Sequence of chain B:
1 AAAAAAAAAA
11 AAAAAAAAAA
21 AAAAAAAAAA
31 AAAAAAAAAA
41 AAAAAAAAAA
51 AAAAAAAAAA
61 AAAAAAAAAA

Sequence of chain A:
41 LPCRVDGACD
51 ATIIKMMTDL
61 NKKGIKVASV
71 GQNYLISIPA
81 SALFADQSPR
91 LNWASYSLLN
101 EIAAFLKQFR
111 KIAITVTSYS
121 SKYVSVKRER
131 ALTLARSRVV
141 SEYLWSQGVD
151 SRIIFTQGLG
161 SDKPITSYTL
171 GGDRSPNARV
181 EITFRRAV

These two protein chains interact to form a complex.

Residue-level contacts at the interface:
Residue R44 in chain A contacts residue A27 in chain B (closest heavy-atom distance 3.1 Å).
Residue D50 in chain A interacts with residue A3 in chain B (closest heavy-atom distance 4.0 Å).
Residue D50 in chain A is in contact with residue A2 in chain B (closest heavy-atom distance 5.0 Å).
Residue I54 in chain A is in contact with residue A4 in chain B (closest heavy-atom distance 3.6 Å).
Residue V188 in chain A is in contact with residue A14 in chain B (closest heavy-atom distance 4.6 Å).
Residue R44 in chain A interacts with residue A26 in chain B (closest heavy-atom distance 3.5 Å).
Residue D50 in chain A contacts residue A24 in chain B (closest heavy-atom distance 4.8 Å).
Residue I53 in chain A contacts residue A25 in chain B (closest heavy-atom distance 4.6 Å).
Residue R186 in chain A contacts residue A22 in chain B (closest heavy-atom distance 5.0 Å).
Residue A51 in chain A contacts residue A3 in chain B (closest heavy-atom distance 3.5 Å).
Residue R110 in chain A interacts with residue A33 in chain B (closest heavy-atom distance 3.1 Å).
Residue A51 in chain A contacts residue A4 in chain B (closest heavy-atom distance 4.2 Å).
Residue D50 in chain A interacts with residue A19 in chain B (closest heavy-atom distance 4.3 Å).
Residue R186 in chain A interacts with residue A23 in chain B (closest heavy-atom distance 2.5 Å).
Residue R186 in chain A interacts with residue A24 in chain B (closest heavy-atom distance 3.4 Å).
Residue C43 in chain A contacts residue A34 in chain B (closest heavy-atom distance 4.5 Å).
Residue R186 in chain A contacts residue A25 in chain B (closest heavy-atom distance 4.1 Å).
Residue D50 in chain A interacts with residue A25 in chain B (closest heavy-atom distance 4.8 Å).
Residue V188 in chain A is in contact with residue A15 in chain B (closest heavy-atom distance 5.0 Å).
Residue V188 in chain A is in contact with residue A33 in chain B (closest heavy-atom distance 4.6 Å).
Residue A48 in chain A is in contact with residue A25 in chain B (closest heavy-atom distance 4.0 Å).
Residue R110 in chain A is in contact with residue A35 in chain B (closest heavy-atom distance 3.2 Å).
Residue V45 in chain A is in contact with residue A26 in chain B (closest heavy-atom distance 4.7 Å).
Residue V188 in chain A contacts residue A23 in chain B (closest heavy-atom distance 4.9 Å).
Residue R110 in chain A is in contact with residue A34 in chain B (closest heavy-atom distance 3.8 Å).
Residue R44 in chain A is in contact with residue A1 in chain B (closest heavy-atom distance 3.7 Å).
Residue C43 in chain A interacts with residue A27 in chain B (closest heavy-atom distance 4.2 Å).
Residue R44 in chain A is in contact with residue A25 in chain B (closest heavy-atom distance 3.5 Å).
Residue Y74 in chain A interacts with residue A22 in chain B (closest heavy-atom distance 4.9 Å).
Residue D46 in chain A contacts residue A25 in chain B (closest heavy-atom distance 3.4 Å).
Residue C49 in chain A interacts with residue A25 in chain B (closest heavy-atom distance 4.7 Å).
Residue I54 in chain A interacts with residue A5 in chain B (closest heavy-atom distance 4.1 Å).
Residue D50 in chain A contacts residue A5 in chain B (closest heavy-atom distance 3.3 Å).
Residue V45 in chain A contacts residue A25 in chain B (closest heavy-atom distance 3.8 Å).
Residue D50 in chain A is in contact with residue A23 in chain B (closest heavy-atom distance 4.9 Å).